Interface contacts:
Residue Y84 in the second protein interacts with residue M9 in the first protein (closest heavy-atom distance 3.2 Å).
Residue T163 in the second protein contacts residue A2 in the first protein (closest heavy-atom distance 4.5 Å).
Residue Q114 in the second protein interacts with residue Y4 in the first protein (closest heavy-atom distance 3.7 Å).
Residue Y159 in the second protein is in contact with residue A2 in the first protein (closest heavy-atom distance 2.4 Å).
Residue W147 in the second protein contacts residue A7 in the first protein (closest heavy-atom distance 3.7 Å).
Residue I95 in the second protein interacts with residue M9 in the first protein (closest heavy-atom distance 3.5 Å).
Residue T80 in the second protein interacts with residue M9 in the first protein (closest heavy-atom distance 3.8 Å).
Residue Y7 in the second protein interacts with residue L3 in the first protein (closest heavy-atom distance 3.1 Å).
Residue D77 in the second protein contacts residue T8 in the first protein (closest heavy-atom distance 3.3 Å).
Residue N70 in the second protein interacts with residue N5 in the first protein (closest heavy-atom distance 3.5 Å).
Residue W147 in the second protein is in contact with residue T8 in the first protein (closest heavy-atom distance 2.9 Å).
Residue R155 in the second protein is in contact with residue F6 in the first protein (closest heavy-atom distance 4.2 Å).
Residue Y159 in the second protein interacts with residue Y4 in the first protein (closest heavy-atom distance 3.5 Å).
Residue S73 in the second protein contacts residue F6 in the first protein (closest heavy-atom distance 3.6 Å).
Residue K66 in the second protein contacts residue A2 in the first protein (closest heavy-atom distance 3.8 Å).
Residue L156 in the second protein is in contact with residue Y4 in the first protein (closest heavy-atom distance 3.3 Å).
Residue S73 in the second protein is in contact with residue T8 in the first protein (closest heavy-atom distance 3.8 Å).
Residue R155 in the second protein contacts residue N5 in the first protein (closest heavy-atom distance 2.6 Å).
Residue E152 in the second protein contacts residue Y4 in the first protein (closest heavy-atom distance 2.5 Å).
Residue Y123 in the second protein is in contact with residue M9 in the first protein (closest heavy-atom distance 4.2 Å).
Residue L5 in the second protein interacts with residue A2 in the first protein (closest heavy-atom distance 4.2 Å).
Residue Y116 in the second protein interacts with residue A7 in the first protein (closest heavy-atom distance 4.6 Å).
Residue R155 in the second protein contacts residue A7 in the first protein (closest heavy-atom distance 3.9 Å).
Residue R155 in the second protein interacts with residue Y4 in the first protein (closest heavy-atom distance 3.0 Å).
Residue F74 in the second protein contacts residue F6 in the first protein (closest heavy-atom distance 3.7 Å).
Residue E24 in the second protein is in contact with residue F6 in the first protein (closest heavy-atom distance 4.9 Å).
Residue L81 in the second protein is in contact with residue M9 in the first protein (closest heavy-atom distance 4.0 Å).
Residue F74 in the second protein contacts residue M9 in the first protein (closest heavy-atom distance 4.0 Å).
Residue W167 in the second protein is in contact with residue A2 in the first protein (closest heavy-atom distance 3.9 Å).
Residue K146 in the second protein interacts with residue M9 in the first protein (closest heavy-atom distance 2.9 Å).
Residue Y59 in the second protein is in contact with residue A2 in the first protein (closest heavy-atom distance 4.1 Å).
Residue N70 in the second protein is in contact with residue F6 in the first protein (closest heavy-atom distance 2.9 Å).
Residue S73 in the second protein interacts with residue A7 in the first protein (closest heavy-atom distance 4.8 Å).
Residue K66 in the second protein interacts with residue Y4 in the first protein (closest heavy-atom distance 3.7 Å).
Residue D77 in the second protein contacts residue A7 in the first protein (closest heavy-atom distance 4.1 Å).
Residue E63 in the second protein is in contact with residue L3 in the first protein (closest heavy-atom distance 2.8 Å).
Residue V97 in the second protein contacts residue F6 in the first protein (closest heavy-atom distance 3.8 Å).
Residue S99 in the second protein contacts residue F6 in the first protein (closest heavy-atom distance 4.1 Å).
Residue W147 in the second protein interacts with residue M9 in the first protein (closest heavy-atom distance 4.2 Å).
Residue Y116 in the second protein contacts residue F6 in the first protein (closest heavy-atom distance 3.4 Å).
Residue E63 in the second protein contacts residue A2 in the first protein (closest heavy-atom distance 3.5 Å).
Residue T143 in the second protein is in contact with residue M9 in the first protein (closest heavy-atom distance 3.4 Å).
Residue N70 in the second protein contacts residue L3 in the first protein (closest heavy-atom distance 5.0 Å).
Residue K66 in the second protein contacts residue L3 in the first protein (closest heavy-atom distance 2.7 Å).
Residue E24 in the second protein contacts residue L3 in the first protein (closest heavy-atom distance 2.6 Å).
Residue Y116 in the second protein is in contact with residue M9 in the first protein (closest heavy-atom distance 3.5 Å).
Residue N70 in the second protein interacts with residue Y4 in the first protein (closest heavy-atom distance 3.0 Å).
Residue Y171 in the second protein is in contact with residue A2 in the first protein (closest heavy-atom distance 2.6 Å).
Residue Y159 in the second protein interacts with residue L3 in the first protein (closest heavy-atom distance 3.6 Å).
Residue Y7 in the second protein interacts with residue A2 in the first protein (closest heavy-atom distance 2.8 Å).
Residue Y22 in the second protein interacts with residue F6 in the first protein (closest heavy-atom distance 4.6 Å).
Residue K66 in the second protein is in contact with residue N5 in the first protein (closest heavy-atom distance 3.5 Å).
Residue D77 in the second protein is in contact with residue M9 in the first protein (closest heavy-atom distance 2.8 Å).
Residue S99 in the second protein interacts with residue Y4 in the first protein (closest heavy-atom distance 4.4 Å).
Residue E152 in the second protein is in contact with residue A7 in the first protein (closest heavy-atom distance 3.5 Å).
Residue V76 in the second protein contacts residue T8 in the first protein (closest heavy-atom distance 4.1 Å).
Residue C164 in the second protein interacts with residue A2 in the first protein (closest heavy-atom distance 4.8 Å).
Residue Y45 in the second protein interacts with residue L3 in the first protein (closest heavy-atom distance 1.9 Å).
Residue Q114 in the second protein interacts with residue F6 in the first protein (closest heavy-atom distance 3.5 Å).
Residue V9 in the second protein interacts with residue F6 in the first protein (closest heavy-atom distance 4.0 Å).

Sequence of the second protein:
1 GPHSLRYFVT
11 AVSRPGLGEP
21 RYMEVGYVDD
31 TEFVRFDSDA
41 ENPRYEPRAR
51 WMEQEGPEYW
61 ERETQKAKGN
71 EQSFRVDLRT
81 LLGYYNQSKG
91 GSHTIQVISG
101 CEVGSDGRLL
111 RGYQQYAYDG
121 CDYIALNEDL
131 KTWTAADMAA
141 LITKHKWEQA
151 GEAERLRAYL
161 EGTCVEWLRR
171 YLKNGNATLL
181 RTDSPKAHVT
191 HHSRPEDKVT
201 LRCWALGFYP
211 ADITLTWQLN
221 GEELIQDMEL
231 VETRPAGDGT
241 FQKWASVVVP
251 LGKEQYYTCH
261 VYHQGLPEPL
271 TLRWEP

These two protein chains interact to form a complex.

Sequence of the first protein:
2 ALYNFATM